Residue-level contacts at the interface:
Residue A55 in chain A interacts with residue I14 in chain B (closest heavy-atom distance 3.4 Å).
Residue V62 in chain A is in contact with residue E18 in chain B (closest heavy-atom distance 3.8 Å).
Residue I120 in chain A contacts residue I10 in chain B (closest heavy-atom distance 4.0 Å).
Residue I17 in chain A interacts with residue E16 in chain B (closest heavy-atom distance 3.4 Å).
Residue I17 in chain A contacts residue Q20 in chain B (closest heavy-atom distance 4.0 Å).
Residue M31 in chain A is in contact with residue V1 in chain B (closest heavy-atom distance 3.1 Å).
Residue L75 in chain A is in contact with residue R24 in chain B (closest heavy-atom distance 3.7 Å).
Residue L28 in chain A contacts residue L6 in chain B (closest heavy-atom distance 3.4 Å).
Residue V62 in chain A interacts with residue L22 in chain B (closest heavy-atom distance 4.1 Å).
Residue L45 in chain A interacts with residue E4 in chain B (closest heavy-atom distance 3.8 Å).
Residue T124 in chain A interacts with residue I14 in chain B (closest heavy-atom distance 3.5 Å).
Residue A55 in chain A interacts with residue N15 in chain B (closest heavy-atom distance 3.5 Å).
Residue V21 in chain A contacts residue T13 in chain B (closest heavy-atom distance 3.2 Å).
Residue V62 in chain A interacts with residue I21 in chain B (closest heavy-atom distance 3.4 Å).
Residue S117 in chain A interacts with residue I10 in chain B (closest heavy-atom distance 3.8 Å).
Residue L28 in chain A interacts with residue W3 in chain B (closest heavy-atom distance 3.8 Å).
Residue Q24 in chain A is in contact with residue V1 in chain B (closest heavy-atom distance 3.6 Å).
Residue Q24 in chain A contacts residue T9 in chain B (closest heavy-atom distance 2.7 Å).
Residue V49 in chain A interacts with residue L7 in chain B (closest heavy-atom distance 3.8 Å).
Residue V21 in chain A interacts with residue T9 in chain B (closest heavy-atom distance 3.5 Å).
Residue V52 in chain A is in contact with residue A11 in chain B (closest heavy-atom distance 4.1 Å).
Residue L45 in chain A interacts with residue W3 in chain B (closest heavy-atom distance 3.9 Å).
Residue L93 in chain A interacts with residue L7 in chain B (closest heavy-atom distance 4.1 Å).
Residue I120 in chain A contacts residue I14 in chain B (closest heavy-atom distance 4.0 Å).
Residue V56 in chain A is in contact with residue I14 in chain B (closest heavy-atom distance 3.9 Å).
Residue L128 in chain A is in contact with residue V17 in chain B (closest heavy-atom distance 4.1 Å).
Residue L127 in chain A is in contact with residue V17 in chain B (closest heavy-atom distance 4.1 Å).
Residue A55 in chain A interacts with residue A11 in chain B (closest heavy-atom distance 3.8 Å).
Residue L28 in chain A is in contact with residue V1 in chain B (closest heavy-atom distance 3.7 Å).
Residue H27 in chain A interacts with residue V1 in chain B (closest heavy-atom distance 3.3 Å).
Residue V52 in chain A contacts residue I10 in chain B (closest heavy-atom distance 3.9 Å).
Residue I42 in chain A contacts residue W3 in chain B (closest heavy-atom distance 3.9 Å).
Residue I25 in chain A interacts with residue L6 in chain B (closest heavy-atom distance 4.0 Å).
Residue N58 in chain A is in contact with residue E18 in chain B (closest heavy-atom distance 3.5 Å).
Residue A51 in chain A contacts residue A11 in chain B (closest heavy-atom distance 4.0 Å).
Residue S117 in chain A interacts with residue W3 in chain B (closest heavy-atom distance 3.6 Å).
Residue L59 in chain A is in contact with residue V17 in chain B (closest heavy-atom distance 4.1 Å).
Residue T66 in chain A contacts residue R24 in chain B (closest heavy-atom distance 3.9 Å).
Residue T124 in chain A interacts with residue V17 in chain B (closest heavy-atom distance 3.5 Å).
Residue I114 in chain A interacts with residue W3 in chain B (closest heavy-atom distance 3.5 Å).
Residue L28 in chain A interacts with residue G2 in chain B (closest heavy-atom distance 3.9 Å).
Residue L59 in chain A interacts with residue I21 in chain B (closest heavy-atom distance 3.9 Å).
Residue F131 in chain A is in contact with residue R24 in chain B (closest heavy-atom distance 3.6 Å).
Residue L59 in chain A interacts with residue I14 in chain B (closest heavy-atom distance 3.8 Å).
Residue L18 in chain A interacts with residue T13 in chain B (closest heavy-atom distance 3.6 Å).
Residue Q24 in chain A interacts with residue Q5 in chain B (closest heavy-atom distance 3.8 Å).
Residue V21 in chain A interacts with residue L6 in chain B (closest heavy-atom distance 4.2 Å).
Residue P48 in chain A contacts residue L7 in chain B (closest heavy-atom distance 3.9 Å).
Residue S117 in chain A interacts with residue L6 in chain B (closest heavy-atom distance 3.8 Å).
Residue F83 in chain A contacts residue I21 in chain B (closest heavy-atom distance 4.0 Å).
Residue V52 in chain A is in contact with residue L7 in chain B (closest heavy-atom distance 3.5 Å).
Residue I17 in chain A is in contact with residue T13 in chain B (closest heavy-atom distance 3.8 Å).
Residue L113 in chain A contacts residue W3 in chain B (closest heavy-atom distance 3.6 Å).
Residue F131 in chain A interacts with residue I21 in chain B (closest heavy-atom distance 3.6 Å).
Residue L59 in chain A contacts residue E18 in chain B (closest heavy-atom distance 3.7 Å).
Residue T66 in chain A contacts residue I21 in chain B (closest heavy-atom distance 3.6 Å).
Residue Q24 in chain A contacts residue L6 in chain B (closest heavy-atom distance 3.6 Å).
Residue L45 in chain A interacts with residue L7 in chain B (closest heavy-atom distance 4.0 Å).
Residue P43 in chain A interacts with residue E4 in chain B (closest heavy-atom distance 4.0 Å).
Residue R61 in chain A contacts residue E18 in chain B (closest heavy-atom distance 4.2 Å).

Sequence of chain B:
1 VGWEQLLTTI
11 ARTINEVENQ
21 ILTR

Sequence of chain A:
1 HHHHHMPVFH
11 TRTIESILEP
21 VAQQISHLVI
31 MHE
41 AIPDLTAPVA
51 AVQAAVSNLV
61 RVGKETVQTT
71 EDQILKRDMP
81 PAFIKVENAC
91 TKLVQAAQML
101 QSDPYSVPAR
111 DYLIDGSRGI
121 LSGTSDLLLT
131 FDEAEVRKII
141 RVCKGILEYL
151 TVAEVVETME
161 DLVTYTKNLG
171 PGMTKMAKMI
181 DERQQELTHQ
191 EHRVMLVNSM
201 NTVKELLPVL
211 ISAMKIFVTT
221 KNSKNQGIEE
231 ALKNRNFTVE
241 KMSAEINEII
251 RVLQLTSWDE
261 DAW

These two protein chains interact to form a complex.